Sequence of chain B:
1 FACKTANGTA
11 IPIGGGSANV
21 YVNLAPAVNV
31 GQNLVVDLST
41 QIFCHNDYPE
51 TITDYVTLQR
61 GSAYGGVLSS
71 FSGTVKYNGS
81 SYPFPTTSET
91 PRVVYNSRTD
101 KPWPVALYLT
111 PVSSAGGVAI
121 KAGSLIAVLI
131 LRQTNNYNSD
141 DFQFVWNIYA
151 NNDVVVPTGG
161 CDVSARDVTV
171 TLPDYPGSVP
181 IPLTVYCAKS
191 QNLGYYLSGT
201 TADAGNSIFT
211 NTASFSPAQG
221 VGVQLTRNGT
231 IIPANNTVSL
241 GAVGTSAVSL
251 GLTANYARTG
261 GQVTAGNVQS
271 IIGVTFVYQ

Interface contacts:
Residue Y175 in chain B contacts residue K10 in chain A (closest heavy-atom distance 2.9 Å).
Residue G273 in chain B contacts residue V3 in chain A (closest heavy-atom distance 3.5 Å).
Residue A265 in chain B contacts residue V11 in chain A (closest heavy-atom distance 3.2 Å).
Residue T169 in chain B interacts with residue N8 in chain A (closest heavy-atom distance 3.8 Å).
Residue V274 in chain B interacts with residue A1 in chain A (closest heavy-atom distance 3.6 Å).
Residue A115 in chain B interacts with residue D2 in chain A (closest heavy-atom distance 3.8 Å).
Residue N267 in chain B contacts residue G9 in chain A (closest heavy-atom distance 3.6 Å).
Residue T275 in chain B interacts with residue A1 in chain A (closest heavy-atom distance 3.4 Å).
Residue V168 in chain B interacts with residue T4 in chain A (closest heavy-atom distance 2.9 Å).
Residue D167 in chain B contacts residue T4 in chain A (closest heavy-atom distance 3.4 Å).
Residue F276 in chain B is in contact with residue D2 in chain A (closest heavy-atom distance 3.0 Å).
Residue S270 in chain B contacts residue T6 in chain A (closest heavy-atom distance 3.7 Å).
Residue R166 in chain B is in contact with residue V3 in chain A (closest heavy-atom distance 3.3 Å).
Residue V163 in chain B contacts residue V3 in chain A (closest heavy-atom distance 3.9 Å).
Residue V274 in chain B interacts with residue D2 in chain A (closest heavy-atom distance 2.8 Å).
Residue V268 in chain B contacts residue G9 in chain A (closest heavy-atom distance 2.7 Å).
Residue V263 in chain B interacts with residue V11 in chain A (closest heavy-atom distance 4.1 Å).
Residue T275 in chain B is in contact with residue D2 in chain A (closest heavy-atom distance 3.8 Å).
Residue T264 in chain B interacts with residue V11 in chain A (closest heavy-atom distance 3.4 Å).
Residue G266 in chain B contacts residue V11 in chain A (closest heavy-atom distance 2.9 Å).
Residue I271 in chain B interacts with residue T6 in chain A (closest heavy-atom distance 3.4 Å).
Residue S270 in chain B is in contact with residue V7 in chain A (closest heavy-atom distance 3.0 Å).
Residue I271 in chain B is in contact with residue T4 in chain A (closest heavy-atom distance 3.7 Å).
Residue V168 in chain B interacts with residue T6 in chain A (closest heavy-atom distance 2.7 Å).
Residue V268 in chain B is in contact with residue K10 in chain A (closest heavy-atom distance 4.1 Å).
Residue T169 in chain B contacts residue T6 in chain A (closest heavy-atom distance 3.2 Å).
Residue R166 in chain B interacts with residue D2 in chain A (closest heavy-atom distance 3.1 Å).
Residue V168 in chain B contacts residue I5 in chain A (closest heavy-atom distance 3.2 Å).
Residue I272 in chain B is in contact with residue V3 in chain A (closest heavy-atom distance 4.0 Å).
Residue V223 in chain B contacts residue V7 in chain A (closest heavy-atom distance 3.9 Å).
Residue Y256 in chain B interacts with residue G9 in chain A (closest heavy-atom distance 3.3 Å).
Residue A265 in chain B interacts with residue A13 in chain A (closest heavy-atom distance 4.0 Å).
Residue D174 in chain B interacts with residue V12 in chain A (closest heavy-atom distance 3.8 Å).
Residue I272 in chain B interacts with residue T4 in chain A (closest heavy-atom distance 3.7 Å).
Residue T171 in chain B is in contact with residue N8 in chain A (closest heavy-atom distance 3.4 Å).
Residue Q269 in chain B interacts with residue N8 in chain A (closest heavy-atom distance 2.6 Å).
Residue V268 in chain B contacts residue V7 in chain A (closest heavy-atom distance 3.9 Å).
Residue V268 in chain B interacts with residue N8 in chain A (closest heavy-atom distance 3.4 Å).
Residue I271 in chain B interacts with residue I5 in chain A (closest heavy-atom distance 3.4 Å).
Residue V170 in chain B is in contact with residue T6 in chain A (closest heavy-atom distance 2.9 Å).
Residue A165 in chain B interacts with residue V3 in chain A (closest heavy-atom distance 3.5 Å).
Residue D174 in chain B is in contact with residue K10 in chain A (closest heavy-atom distance 3.4 Å).
Residue I272 in chain B contacts residue I5 in chain A (closest heavy-atom distance 2.8 Å).
Residue L172 in chain B contacts residue V7 in chain A (closest heavy-atom distance 3.7 Å).
Residue V170 in chain B is in contact with residue V7 in chain A (closest heavy-atom distance 3.8 Å).
Residue V274 in chain B interacts with residue V3 in chain A (closest heavy-atom distance 2.9 Å).
Residue Y175 in chain B contacts residue V11 in chain A (closest heavy-atom distance 3.7 Å).
Residue L172 in chain B is in contact with residue N8 in chain A (closest heavy-atom distance 2.8 Å).
Residue Y256 in chain B interacts with residue K10 in chain A (closest heavy-atom distance 3.0 Å).
Residue G273 in chain B interacts with residue A1 in chain A (closest heavy-atom distance 3.7 Å).
Residue A254 in chain B contacts residue V7 in chain A (closest heavy-atom distance 4.0 Å).
Residue A218 in chain B interacts with residue V11 in chain A (closest heavy-atom distance 3.8 Å).
Residue Q269 in chain B interacts with residue T6 in chain A (closest heavy-atom distance 3.8 Å).
Residue G116 in chain B is in contact with residue D2 in chain A (closest heavy-atom distance 3.5 Å).
Residue V274 in chain B contacts residue I5 in chain A (closest heavy-atom distance 3.6 Å).
Residue V170 in chain B contacts residue N8 in chain A (closest heavy-atom distance 3.0 Å).
Residue Q269 in chain B is in contact with residue V7 in chain A (closest heavy-atom distance 3.1 Å).
Residue R166 in chain B is in contact with residue T4 in chain A (closest heavy-atom distance 2.9 Å).
Residue G266 in chain B is in contact with residue K10 in chain A (closest heavy-atom distance 3.5 Å).
Residue S270 in chain B contacts residue I5 in chain A (closest heavy-atom distance 3.7 Å).

Sequence of chain A:
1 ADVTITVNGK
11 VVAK

The following describes two proteins that form a bound complex.